These two protein chains interact to form a complex.

Sequence of protein 2:
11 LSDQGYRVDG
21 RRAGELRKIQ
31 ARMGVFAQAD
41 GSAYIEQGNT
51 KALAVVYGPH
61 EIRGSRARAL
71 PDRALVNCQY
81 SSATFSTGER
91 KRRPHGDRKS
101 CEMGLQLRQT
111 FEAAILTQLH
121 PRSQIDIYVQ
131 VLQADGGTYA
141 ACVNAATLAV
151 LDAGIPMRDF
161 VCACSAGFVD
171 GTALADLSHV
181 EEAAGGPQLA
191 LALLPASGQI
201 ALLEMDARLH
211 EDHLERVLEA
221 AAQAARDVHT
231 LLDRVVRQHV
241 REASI

Contacts between the two chains:
Residue R90 in protein 1 contacts residue Y57 in protein 2 (closest heavy-atom distance 4.4 Å).
Residue A69 in protein 1 is in contact with residue R158 in protein 2 (closest heavy-atom distance 4.5 Å).
Residue V71 in protein 1 is in contact with residue I155 in protein 2 (closest heavy-atom distance 4.4 Å).
Residue R118 in protein 1 is in contact with residue H120 in protein 2 (closest heavy-atom distance 3.2 Å).
Residue R263 in protein 1 is in contact with residue A243 in protein 2 (closest heavy-atom distance 4.0 Å).
Residue L41 in protein 1 is in contact with residue R241 in protein 2 (closest heavy-atom distance 3.5 Å).
Residue L87 in protein 1 is in contact with residue D152 in protein 2 (closest heavy-atom distance 3.0 Å).
Residue R118 in protein 1 contacts residue P59 in protein 2 (closest heavy-atom distance 3.0 Å).
Residue K88 in protein 1 is in contact with residue D152 in protein 2 (closest heavy-atom distance 3.7 Å).
Residue V71 in protein 1 is in contact with residue G154 in protein 2 (closest heavy-atom distance 2.9 Å).
Residue R263 in protein 1 interacts with residue I245 in protein 2 (closest heavy-atom distance 4.1 Å).
Residue Y61 in protein 1 contacts residue D159 in protein 2 (closest heavy-atom distance 4.5 Å).
Residue R118 in protein 1 interacts with residue L119 in protein 2 (closest heavy-atom distance 4.2 Å).
Residue V71 in protein 1 interacts with residue M157 in protein 2 (closest heavy-atom distance 4.2 Å).
Residue K88 in protein 1 contacts residue G154 in protein 2 (closest heavy-atom distance 4.4 Å).
Residue V43 in protein 1 is in contact with residue V236 in protein 2 (closest heavy-atom distance 3.6 Å).
Residue D46 in protein 1 interacts with residue R237 in protein 2 (closest heavy-atom distance 3.4 Å).
Residue A72 in protein 1 is in contact with residue G154 in protein 2 (closest heavy-atom distance 3.6 Å).
Residue E114 in protein 1 contacts residue R63 in protein 2 (closest heavy-atom distance 4.0 Å).
Residue L87 in protein 1 interacts with residue M33 in protein 2 (closest heavy-atom distance 4.2 Å).
Residue R90 in protein 1 interacts with residue H60 in protein 2 (closest heavy-atom distance 3.8 Å).
Residue Y61 in protein 1 contacts residue R158 in protein 2 (closest heavy-atom distance 2.5 Å).
Residue Y61 in protein 1 contacts residue M157 in protein 2 (closest heavy-atom distance 4.0 Å).
Residue K88 in protein 1 interacts with residue A37 in protein 2 (closest heavy-atom distance 4.0 Å).
Residue D120 in protein 1 interacts with residue E61 in protein 2 (closest heavy-atom distance 3.1 Å).
Residue S74 in protein 1 interacts with residue V240 in protein 2 (closest heavy-atom distance 4.0 Å).
Residue G45 in protein 1 contacts residue D159 in protein 2 (closest heavy-atom distance 4.2 Å).
Residue L87 in protein 1 is in contact with residue G154 in protein 2 (closest heavy-atom distance 3.7 Å).
Residue L41 in protein 1 is in contact with residue V240 in protein 2 (closest heavy-atom distance 3.4 Å).
Residue P44 in protein 1 is in contact with residue F160 in protein 2 (closest heavy-atom distance 3.5 Å).
Residue G45 in protein 1 is in contact with residue R158 in protein 2 (closest heavy-atom distance 3.8 Å).
Residue V43 in protein 1 contacts residue R237 in protein 2 (closest heavy-atom distance 3.8 Å).
Residue L87 in protein 1 contacts residue H239 in protein 2 (closest heavy-atom distance 4.6 Å).
Residue R90 in protein 1 is in contact with residue D40 in protein 2 (closest heavy-atom distance 2.9 Å).
Residue S70 in protein 1 interacts with residue P156 in protein 2 (closest heavy-atom distance 3.3 Å).
Residue P44 in protein 1 interacts with residue D159 in protein 2 (closest heavy-atom distance 4.1 Å).
Residue R90 in protein 1 contacts residue P59 in protein 2 (closest heavy-atom distance 4.1 Å).
Residue A69 in protein 1 is in contact with residue M157 in protein 2 (closest heavy-atom distance 4.1 Å).
Residue T104 in protein 1 contacts residue R63 in protein 2 (closest heavy-atom distance 3.4 Å).
Residue S70 in protein 1 is in contact with residue M157 in protein 2 (closest heavy-atom distance 2.5 Å).
Residue K112 in protein 1 is in contact with residue R66 in protein 2 (closest heavy-atom distance 3.7 Å).
Residue K88 in protein 1 interacts with residue D40 in protein 2 (closest heavy-atom distance 2.8 Å).
Residue L87 in protein 1 interacts with residue L151 in protein 2 (closest heavy-atom distance 3.3 Å).
Residue A72 in protein 1 interacts with residue L151 in protein 2 (closest heavy-atom distance 3.2 Å).
Residue V71 in protein 1 contacts residue P156 in protein 2 (closest heavy-atom distance 3.2 Å).
Residue P44 in protein 1 interacts with residue M157 in protein 2 (closest heavy-atom distance 4.5 Å).
Residue E64 in protein 1 interacts with residue S197 in protein 2 (closest heavy-atom distance 4.4 Å).
Residue L41 in protein 1 contacts residue R237 in protein 2 (closest heavy-atom distance 3.9 Å).
Residue R118 in protein 1 contacts residue S123 in protein 2 (closest heavy-atom distance 3.7 Å).
Residue V43 in protein 1 contacts residue D233 in protein 2 (closest heavy-atom distance 3.2 Å).
Residue S70 in protein 1 interacts with residue L116 in protein 2 (closest heavy-atom distance 3.7 Å).
Residue T89 in protein 1 is in contact with residue D40 in protein 2 (closest heavy-atom distance 4.1 Å).
Residue I68 in protein 1 interacts with residue R158 in protein 2 (closest heavy-atom distance 4.2 Å).
Residue S117 in protein 1 is in contact with residue H60 in protein 2 (closest heavy-atom distance 4.5 Å).
Residue S117 in protein 1 contacts residue P59 in protein 2 (closest heavy-atom distance 4.0 Å).
Residue G73 in protein 1 interacts with residue V240 in protein 2 (closest heavy-atom distance 4.4 Å).
Residue R263 in protein 1 interacts with residue E242 in protein 2 (closest heavy-atom distance 4.0 Å).
Residue R90 in protein 1 is in contact with residue G58 in protein 2 (closest heavy-atom distance 3.1 Å).
Residue K88 in protein 1 interacts with residue A153 in protein 2 (closest heavy-atom distance 3.8 Å).
Residue S70 in protein 1 interacts with residue I155 in protein 2 (closest heavy-atom distance 4.3 Å).

Sequence of protein 1:
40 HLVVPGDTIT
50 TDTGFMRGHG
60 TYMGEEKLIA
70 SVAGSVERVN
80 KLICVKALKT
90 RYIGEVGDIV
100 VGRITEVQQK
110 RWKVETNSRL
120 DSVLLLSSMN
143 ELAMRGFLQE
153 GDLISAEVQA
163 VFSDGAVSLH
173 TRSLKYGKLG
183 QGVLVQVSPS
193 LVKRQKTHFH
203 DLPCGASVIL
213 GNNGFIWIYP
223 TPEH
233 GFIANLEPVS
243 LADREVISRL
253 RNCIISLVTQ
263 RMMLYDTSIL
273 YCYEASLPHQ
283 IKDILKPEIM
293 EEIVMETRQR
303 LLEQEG